Sequence of protein 2:
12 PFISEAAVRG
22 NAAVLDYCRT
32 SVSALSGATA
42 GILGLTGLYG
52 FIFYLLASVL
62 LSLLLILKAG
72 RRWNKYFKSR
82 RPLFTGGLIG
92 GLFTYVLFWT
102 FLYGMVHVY

Sequence of protein 1:
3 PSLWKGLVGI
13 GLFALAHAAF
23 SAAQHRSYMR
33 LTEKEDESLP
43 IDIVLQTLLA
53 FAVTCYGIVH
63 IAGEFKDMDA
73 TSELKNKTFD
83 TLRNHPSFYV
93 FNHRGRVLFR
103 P

This data describes a binding interaction between two proteins.

Interface contacts:
Residue Y58 in protein 1 is in contact with residue L65 in protein 2 (closest heavy-atom distance 3.8 Å).
Residue F67 in protein 1 is in contact with residue K69 in protein 2 (closest heavy-atom distance 3.6 Å).
Residue V61 in protein 1 interacts with residue K69 in protein 2 (closest heavy-atom distance 3.2 Å).
Residue C57 in protein 1 interacts with residue L61 in protein 2 (closest heavy-atom distance 3.8 Å).
Residue A64 in protein 1 contacts residue Y28 in protein 2 (closest heavy-atom distance 3.5 Å).
Residue K68 in protein 1 interacts with residue N22 in protein 2 (closest heavy-atom distance 3.1 Å).
Residue K68 in protein 1 interacts with residue Y77 in protein 2 (closest heavy-atom distance 3.9 Å).
Residue C57 in protein 1 is in contact with residue L65 in protein 2 (closest heavy-atom distance 3.6 Å).
Residue K68 in protein 1 contacts residue A18 in protein 2 (closest heavy-atom distance 4.0 Å).
Residue I60 in protein 1 is in contact with residue S32 in protein 2 (closest heavy-atom distance 3.5 Å).
Residue M70 in protein 1 contacts residue I14 in protein 2 (closest heavy-atom distance 3.4 Å).
Residue F67 in protein 1 is in contact with residue N22 in protein 2 (closest heavy-atom distance 3.3 Å).
Residue D71 in protein 1 contacts residue P12 in protein 2 (closest heavy-atom distance 3.3 Å).
Residue I60 in protein 1 is in contact with residue Y28 in protein 2 (closest heavy-atom distance 3.6 Å).
Residue R28 in protein 1 is in contact with residue V107 in protein 2 (closest heavy-atom distance 4.0 Å).
Residue F67 in protein 1 interacts with residue V25 in protein 2 (closest heavy-atom distance 3.8 Å).
Residue V61 in protein 1 is in contact with residue L65 in protein 2 (closest heavy-atom distance 3.8 Å).
Residue F67 in protein 1 interacts with residue F78 in protein 2 (closest heavy-atom distance 3.5 Å).
Residue T56 in protein 1 is in contact with residue L36 in protein 2 (closest heavy-atom distance 3.6 Å).
Residue A21 in protein 1 is in contact with residue V107 in protein 2 (closest heavy-atom distance 3.8 Å).
Residue E66 in protein 1 is in contact with residue K69 in protein 2 (closest heavy-atom distance 3.8 Å).
Residue T49 in protein 1 contacts residue T40 in protein 2 (closest heavy-atom distance 3.7 Å).
Residue M70 in protein 1 contacts residue K76 in protein 2 (closest heavy-atom distance 2.8 Å).
Residue A21 in protein 1 contacts residue I43 in protein 2 (closest heavy-atom distance 3.6 Å).
Residue C57 in protein 1 contacts residue L36 in protein 2 (closest heavy-atom distance 3.6 Å).
Residue F53 in protein 1 is in contact with residue T40 in protein 2 (closest heavy-atom distance 3.4 Å).
Residue D69 in protein 1 interacts with residue S15 in protein 2 (closest heavy-atom distance 4.0 Å).
Residue L41 in protein 1 interacts with residue I43 in protein 2 (closest heavy-atom distance 4.0 Å).
Residue A24 in protein 1 contacts residue V107 in protein 2 (closest heavy-atom distance 3.6 Å).
Residue M70 in protein 1 is in contact with residue N75 in protein 2 (closest heavy-atom distance 3.2 Å).
Residue A72 in protein 1 interacts with residue F13 in protein 2 (closest heavy-atom distance 3.1 Å).
Residue V46 in protein 1 interacts with residue L44 in protein 2 (closest heavy-atom distance 4.0 Å).
Residue A64 in protein 1 is in contact with residue V25 in protein 2 (closest heavy-atom distance 3.8 Å).
Residue T49 in protein 1 contacts residue I43 in protein 2 (closest heavy-atom distance 3.6 Å).
Residue K68 in protein 1 interacts with residue K76 in protein 2 (closest heavy-atom distance 4.0 Å).
Residue G65 in protein 1 contacts residue V25 in protein 2 (closest heavy-atom distance 3.5 Å).
Residue T49 in protein 1 contacts residue L44 in protein 2 (closest heavy-atom distance 3.8 Å).
Residue M70 in protein 1 is in contact with residue F78 in protein 2 (closest heavy-atom distance 3.4 Å).
Residue F53 in protein 1 contacts residue S37 in protein 2 (closest heavy-atom distance 3.3 Å).
Residue F67 in protein 1 is in contact with residue Y77 in protein 2 (closest heavy-atom distance 3.8 Å).
Residue M70 in protein 1 contacts residue S15 in protein 2 (closest heavy-atom distance 2.9 Å).
Residue D71 in protein 1 is in contact with residue F13 in protein 2 (closest heavy-atom distance 3.4 Å).
Residue D69 in protein 1 is in contact with residue A18 in protein 2 (closest heavy-atom distance 3.2 Å).
Residue L50 in protein 1 contacts residue L44 in protein 2 (closest heavy-atom distance 4.0 Å).
Residue G65 in protein 1 contacts residue K69 in protein 2 (closest heavy-atom distance 2.6 Å).
Residue R32 in protein 1 contacts residue H108 in protein 2 (closest heavy-atom distance 3.1 Å).
Residue I63 in protein 1 contacts residue Y28 in protein 2 (closest heavy-atom distance 3.5 Å).
Residue L14 in protein 1 interacts with residue L36 in protein 2 (closest heavy-atom distance 3.8 Å).
Residue M70 in protein 1 contacts residue F13 in protein 2 (closest heavy-atom distance 3.5 Å).
Residue M70 in protein 1 interacts with residue K79 in protein 2 (closest heavy-atom distance 3.6 Å).
Residue A24 in protein 1 contacts residue I43 in protein 2 (closest heavy-atom distance 3.9 Å).
Residue R32 in protein 1 is in contact with residue Y110 in protein 2 (closest heavy-atom distance 3.5 Å).
Residue D69 in protein 1 interacts with residue K76 in protein 2 (closest heavy-atom distance 3.2 Å).
Residue M70 in protein 1 is in contact with residue Y77 in protein 2 (closest heavy-atom distance 3.2 Å).
Residue I60 in protein 1 interacts with residue L36 in protein 2 (closest heavy-atom distance 3.5 Å).
Residue V61 in protein 1 interacts with residue L62 in protein 2 (closest heavy-atom distance 3.9 Å).
Residue L17 in protein 1 contacts residue I43 in protein 2 (closest heavy-atom distance 3.7 Å).
Residue A25 in protein 1 is in contact with residue V107 in protein 2 (closest heavy-atom distance 3.6 Å).
Residue R28 in protein 1 contacts residue H108 in protein 2 (closest heavy-atom distance 3.2 Å).
Residue A64 in protein 1 interacts with residue C29 in protein 2 (closest heavy-atom distance 3.5 Å).